Sequence of protein 1:
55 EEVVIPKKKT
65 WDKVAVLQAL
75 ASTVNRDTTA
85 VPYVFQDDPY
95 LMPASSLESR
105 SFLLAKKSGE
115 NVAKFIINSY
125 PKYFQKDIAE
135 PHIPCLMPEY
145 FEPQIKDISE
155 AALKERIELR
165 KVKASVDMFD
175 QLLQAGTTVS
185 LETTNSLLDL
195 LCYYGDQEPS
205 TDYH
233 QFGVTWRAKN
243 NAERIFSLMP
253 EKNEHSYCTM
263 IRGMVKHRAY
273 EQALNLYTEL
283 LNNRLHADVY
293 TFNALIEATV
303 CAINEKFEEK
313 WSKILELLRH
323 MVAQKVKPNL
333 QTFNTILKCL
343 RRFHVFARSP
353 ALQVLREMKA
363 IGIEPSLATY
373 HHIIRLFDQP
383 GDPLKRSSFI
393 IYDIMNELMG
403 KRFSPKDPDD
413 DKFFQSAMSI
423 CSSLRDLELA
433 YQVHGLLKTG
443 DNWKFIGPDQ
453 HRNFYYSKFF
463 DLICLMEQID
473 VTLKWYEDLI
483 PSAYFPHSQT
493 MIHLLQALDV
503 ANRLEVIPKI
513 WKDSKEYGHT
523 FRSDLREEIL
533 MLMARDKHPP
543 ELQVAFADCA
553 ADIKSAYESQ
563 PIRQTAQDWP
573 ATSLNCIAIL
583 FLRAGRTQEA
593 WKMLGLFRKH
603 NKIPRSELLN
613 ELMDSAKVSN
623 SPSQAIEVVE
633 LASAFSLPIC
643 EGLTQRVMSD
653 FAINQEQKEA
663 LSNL

Contacts between the two chains:
Residue S112 in protein 1 is in contact with residue P142 in protein 2 (closest heavy-atom distance 2.7 Å).
Residue F119 in protein 1 contacts residue F139 in protein 2 (closest heavy-atom distance 3.4 Å).
Residue S105 in protein 1 interacts with residue L148 in protein 2 (closest heavy-atom distance 3.6 Å).
Residue A109 in protein 1 interacts with residue G143 in protein 2 (closest heavy-atom distance 4.7 Å).
Residue Y207 in protein 1 contacts residue A158 in protein 2 (closest heavy-atom distance 4.1 Å).
Residue Y124 in protein 1 contacts residue Y137 in protein 2 (closest heavy-atom distance 4.1 Å).
Residue S112 in protein 1 interacts with residue L148 in protein 2 (closest heavy-atom distance 4.4 Å).
Residue D206 in protein 1 is in contact with residue I157 in protein 2 (closest heavy-atom distance 4.2 Å).
Residue N115 in protein 1 is in contact with residue I157 in protein 2 (closest heavy-atom distance 3.9 Å).
Residue F119 in protein 1 interacts with residue W141 in protein 2 (closest heavy-atom distance 4.3 Å).
Residue V116 in protein 1 contacts residue W141 in protein 2 (closest heavy-atom distance 3.4 Å).
Residue F119 in protein 1 interacts with residue I157 in protein 2 (closest heavy-atom distance 4.3 Å).
Residue L108 in protein 1 is in contact with residue V154 in protein 2 (closest heavy-atom distance 4.8 Å).
Residue Y207 in protein 1 interacts with residue I157 in protein 2 (closest heavy-atom distance 3.2 Å).
Residue L108 in protein 1 is in contact with residue L148 in protein 2 (closest heavy-atom distance 3.7 Å).
Residue S112 in protein 1 contacts residue W141 in protein 2 (closest heavy-atom distance 5.0 Å).
Residue Y207 in protein 1 contacts residue Q159 in protein 2 (closest heavy-atom distance 3.1 Å).
Residue S112 in protein 1 interacts with residue G143 in protein 2 (closest heavy-atom distance 4.9 Å).
Residue A109 in protein 1 interacts with residue L148 in protein 2 (closest heavy-atom distance 3.8 Å).
Residue V116 in protein 1 contacts residue I157 in protein 2 (closest heavy-atom distance 3.9 Å).
Residue Y207 in protein 1 interacts with residue F139 in protein 2 (closest heavy-atom distance 3.6 Å).
Residue L108 in protein 1 is in contact with residue M149 in protein 2 (closest heavy-atom distance 4.5 Å).
Residue S105 in protein 1 contacts residue M149 in protein 2 (closest heavy-atom distance 3.9 Å).
Residue R104 in protein 1 is in contact with residue M149 in protein 2 (closest heavy-atom distance 3.4 Å).

This data describes a binding interaction between two proteins.

Sequence of protein 2:
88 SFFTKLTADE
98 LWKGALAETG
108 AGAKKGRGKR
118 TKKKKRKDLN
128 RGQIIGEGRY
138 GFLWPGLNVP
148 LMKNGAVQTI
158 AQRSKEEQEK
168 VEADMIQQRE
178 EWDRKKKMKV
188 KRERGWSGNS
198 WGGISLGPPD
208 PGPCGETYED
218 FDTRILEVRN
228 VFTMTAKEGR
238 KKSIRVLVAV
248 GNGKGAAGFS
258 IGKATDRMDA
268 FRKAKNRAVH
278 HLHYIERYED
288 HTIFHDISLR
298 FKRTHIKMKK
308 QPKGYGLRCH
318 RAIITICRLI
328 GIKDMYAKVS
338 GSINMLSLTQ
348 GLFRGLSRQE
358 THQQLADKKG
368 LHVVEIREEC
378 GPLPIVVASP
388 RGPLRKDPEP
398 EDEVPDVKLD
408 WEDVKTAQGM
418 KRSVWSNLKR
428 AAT